Contacts between the two chains:
Residue F13 in the first protein is in contact with residue E18 in the second protein (closest heavy-atom distance 4.9 Å).
Residue R48 in the first protein interacts with residue Y15 in the second protein (closest heavy-atom distance 3.1 Å).
Residue V50 in the first protein interacts with residue Y15 in the second protein (closest heavy-atom distance 3.7 Å).
Residue A17 in the first protein is in contact with residue N13 in the second protein (closest heavy-atom distance 3.6 Å).
Residue R48 in the first protein contacts residue I9 in the second protein (closest heavy-atom distance 3.3 Å).
Residue Y15 in the first protein interacts with residue S17 in the second protein (closest heavy-atom distance 3.5 Å).
Residue A14 in the first protein contacts residue Q21 in the second protein (closest heavy-atom distance 3.2 Å).
Residue F13 in the first protein interacts with residue Q21 in the second protein (closest heavy-atom distance 3.1 Å).
Residue I16 in the first protein is in contact with residue S17 in the second protein (closest heavy-atom distance 4.2 Å).
Residue Y15 in the first protein interacts with residue Q21 in the second protein (closest heavy-atom distance 3.5 Å).
Residue R48 in the first protein interacts with residue D11 in the second protein (closest heavy-atom distance 2.9 Å).
Residue Q49 in the first protein interacts with residue Y15 in the second protein (closest heavy-atom distance 3.2 Å).
Residue L20 in the first protein is in contact with residue Y15 in the second protein (closest heavy-atom distance 4.3 Å).
Residue I16 in the first protein is in contact with residue Y15 in the second protein (closest heavy-atom distance 3.5 Å).
Residue A14 in the first protein contacts residue S17 in the second protein (closest heavy-atom distance 3.6 Å).
Residue T44 in the first protein interacts with residue Y15 in the second protein (closest heavy-atom distance 4.8 Å).
Residue A17 in the first protein is in contact with residue S17 in the second protein (closest heavy-atom distance 3.8 Å).

Sequence of the second protein:
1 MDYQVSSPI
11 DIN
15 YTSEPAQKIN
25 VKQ

Sequence of the first protein:
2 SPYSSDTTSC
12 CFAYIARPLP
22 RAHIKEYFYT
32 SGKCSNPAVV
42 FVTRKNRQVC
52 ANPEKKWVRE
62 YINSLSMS

This data describes a binding interaction between two proteins.